Sequence of protein 1:
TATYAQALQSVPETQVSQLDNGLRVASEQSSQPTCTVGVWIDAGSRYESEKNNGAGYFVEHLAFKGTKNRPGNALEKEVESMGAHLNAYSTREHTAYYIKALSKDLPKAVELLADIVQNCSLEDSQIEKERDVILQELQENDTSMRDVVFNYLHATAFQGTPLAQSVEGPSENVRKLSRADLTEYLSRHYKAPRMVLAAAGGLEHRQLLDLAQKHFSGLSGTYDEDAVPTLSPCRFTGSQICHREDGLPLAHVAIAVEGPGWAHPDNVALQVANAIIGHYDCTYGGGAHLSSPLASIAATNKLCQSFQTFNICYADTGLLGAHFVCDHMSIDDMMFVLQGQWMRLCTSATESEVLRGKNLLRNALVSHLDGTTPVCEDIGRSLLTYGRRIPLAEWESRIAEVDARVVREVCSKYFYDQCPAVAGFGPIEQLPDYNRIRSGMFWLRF

This data describes a binding interaction between two proteins.

Contacts between the two chains:
Residue N435 in protein 1 contacts residue P20 in protein 2 (closest heavy-atom distance 3.3 Å).
Residue R244 in protein 1 contacts residue V10 in protein 2 (closest heavy-atom distance 2.9 Å).
Residue G247 in protein 1 is in contact with residue R11 in protein 2 (closest heavy-atom distance 3.8 Å).
Residue Y434 in protein 1 is in contact with residue S19 in protein 2 (closest heavy-atom distance 3.8 Å).
Residue R244 in protein 1 is in contact with residue H12 in protein 2 (closest heavy-atom distance 3.2 Å).
Residue G238 in protein 1 contacts residue S19 in protein 2 (closest heavy-atom distance 3.2 Å).
Residue Q430 in protein 1 contacts residue G5 in protein 2 (closest heavy-atom distance 4.5 Å).
Residue Q159 in protein 1 contacts residue L18 in protein 2 (closest heavy-atom distance 3.3 Å).
Residue R438 in protein 1 interacts with residue F21 in protein 2 (closest heavy-atom distance 3.5 Å).
Residue E429 in protein 1 contacts residue G5 in protein 2 (closest heavy-atom distance 3.5 Å).
Residue T237 in protein 1 is in contact with residue L18 in protein 2 (closest heavy-atom distance 3.6 Å).
Residue S239 in protein 1 is in contact with residue S19 in protein 2 (closest heavy-atom distance 4.5 Å).
Residue T237 in protein 1 is in contact with residue E22 in protein 2 (closest heavy-atom distance 3.6 Å).
Residue D246 in protein 1 contacts residue R9 in protein 2 (closest heavy-atom distance 3.6 Å).
Residue Y152 in protein 1 is in contact with residue I14 in protein 2 (closest heavy-atom distance 4.1 Å).
Residue R244 in protein 1 is in contact with residue R11 in protein 2 (closest heavy-atom distance 3.6 Å).
Residue H243 in protein 1 interacts with residue V13 in protein 2 (closest heavy-atom distance 3.5 Å).
Residue R244 in protein 1 interacts with residue T8 in protein 2 (closest heavy-atom distance 3.0 Å).
Residue E245 in protein 1 is in contact with residue H12 in protein 2 (closest heavy-atom distance 3.6 Å).
Residue H328 in protein 1 interacts with residue H6 in protein 2 (closest heavy-atom distance 3.9 Å).
Residue I241 in protein 1 interacts with residue T15 in protein 2 (closest heavy-atom distance 3.6 Å).
Residue R244 in protein 1 is in contact with residue V13 in protein 2 (closest heavy-atom distance 3.2 Å).
Residue C242 in protein 1 contacts residue V13 in protein 2 (closest heavy-atom distance 3.3 Å).
Residue Q240 in protein 1 contacts residue Y16 in protein 2 (closest heavy-atom distance 3.6 Å).
Residue C242 in protein 1 is in contact with residue T15 in protein 2 (closest heavy-atom distance 3.0 Å).
Residue H328 in protein 1 contacts residue G5 in protein 2 (closest heavy-atom distance 3.7 Å).
Residue Y434 in protein 1 interacts with residue L18 in protein 2 (closest heavy-atom distance 4.7 Å).
Residue H243 in protein 1 is in contact with residue H12 in protein 2 (closest heavy-atom distance 4.8 Å).
Residue E429 in protein 1 contacts residue L7 in protein 2 (closest heavy-atom distance 3.0 Å).
Residue M329 in protein 1 contacts residue H6 in protein 2 (closest heavy-atom distance 3.1 Å).
Residue Y434 in protein 1 interacts with residue S17 in protein 2 (closest heavy-atom distance 4.2 Å).
Residue C419 in protein 1 is in contact with residue F21 in protein 2 (closest heavy-atom distance 3.9 Å).
Residue Q159 in protein 1 is in contact with residue S17 in protein 2 (closest heavy-atom distance 4.7 Å).
Residue M329 in protein 1 interacts with residue R2 in protein 2 (closest heavy-atom distance 3.4 Å).
Residue I241 in protein 1 is in contact with residue I14 in protein 2 (closest heavy-atom distance 3.9 Å).
Residue G247 in protein 1 is in contact with residue R9 in protein 2 (closest heavy-atom distance 4.7 Å).
Residue Q430 in protein 1 interacts with residue F4 in protein 2 (closest heavy-atom distance 4.2 Å).
Residue Q240 in protein 1 interacts with residue T15 in protein 2 (closest heavy-atom distance 3.9 Å).
Residue D246 in protein 1 contacts residue R11 in protein 2 (closest heavy-atom distance 4.3 Å).
Residue H243 in protein 1 is in contact with residue I14 in protein 2 (closest heavy-atom distance 3.7 Å).
Residue S239 in protein 1 interacts with residue L18 in protein 2 (closest heavy-atom distance 3.5 Å).
Residue S239 in protein 1 contacts residue S17 in protein 2 (closest heavy-atom distance 3.0 Å).
Residue C242 in protein 1 is in contact with residue I14 in protein 2 (closest heavy-atom distance 3.6 Å).
Residue Q240 in protein 1 contacts residue S17 in protein 2 (closest heavy-atom distance 3.1 Å).
Residue I241 in protein 1 interacts with residue Y16 in protein 2 (closest heavy-atom distance 3.0 Å).
Residue E429 in protein 1 is in contact with residue F4 in protein 2 (closest heavy-atom distance 3.1 Å).
Residue H243 in protein 1 contacts residue T15 in protein 2 (closest heavy-atom distance 4.8 Å).
Residue R244 in protein 1 interacts with residue R9 in protein 2 (closest heavy-atom distance 4.2 Å).
Residue M329 in protein 1 interacts with residue G5 in protein 2 (closest heavy-atom distance 3.6 Å).
Residue G238 in protein 1 interacts with residue L18 in protein 2 (closest heavy-atom distance 4.1 Å).
Residue D246 in protein 1 interacts with residue T8 in protein 2 (closest heavy-atom distance 3.7 Å).
Residue F236 in protein 1 interacts with residue E22 in protein 2 (closest heavy-atom distance 3.6 Å).
Residue E429 in protein 1 interacts with residue H6 in protein 2 (closest heavy-atom distance 4.1 Å).
Residue D246 in protein 1 interacts with residue V10 in protein 2 (closest heavy-atom distance 3.1 Å).
Residue G238 in protein 1 contacts residue E22 in protein 2 (closest heavy-atom distance 3.3 Å).
Residue E245 in protein 1 is in contact with residue V10 in protein 2 (closest heavy-atom distance 3.8 Å).
Residue C419 in protein 1 is in contact with residue S19 in protein 2 (closest heavy-atom distance 3.1 Å).
Residue Y434 in protein 1 contacts residue P20 in protein 2 (closest heavy-atom distance 4.2 Å).
Residue E429 in protein 1 interacts with residue T8 in protein 2 (closest heavy-atom distance 3.5 Å).
Residue E245 in protein 1 is in contact with residue R11 in protein 2 (closest heavy-atom distance 2.4 Å).

Sequence of protein 2:
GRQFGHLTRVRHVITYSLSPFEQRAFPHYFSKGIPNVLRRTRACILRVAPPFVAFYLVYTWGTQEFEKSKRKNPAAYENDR